Sequence of chain B:
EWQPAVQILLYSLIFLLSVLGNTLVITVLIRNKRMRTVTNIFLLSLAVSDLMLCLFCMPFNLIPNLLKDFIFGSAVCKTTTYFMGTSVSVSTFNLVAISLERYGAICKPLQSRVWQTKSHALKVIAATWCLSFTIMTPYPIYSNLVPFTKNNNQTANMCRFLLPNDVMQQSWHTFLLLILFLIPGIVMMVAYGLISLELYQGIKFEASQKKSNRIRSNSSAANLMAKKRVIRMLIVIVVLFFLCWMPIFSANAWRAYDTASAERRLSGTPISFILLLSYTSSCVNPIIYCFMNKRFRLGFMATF

Sequence of chain A:
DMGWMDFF

Residue-level contacts at the interface:
Residue F97 in chain B contacts residue M6 in chain A (closest heavy-atom distance 3.9 Å).
Residue L356 in chain B is in contact with residue F9 in chain A (closest heavy-atom distance 4.0 Å).
Residue R197 in chain B interacts with residue G4 in chain A (closest heavy-atom distance 2.8 Å).
Residue R336 in chain B is in contact with residue M6 in chain A (closest heavy-atom distance 4.3 Å).
Residue F198 in chain B interacts with residue D7 in chain A (closest heavy-atom distance 3.3 Å).
Residue T117 in chain B contacts residue M6 in chain A (closest heavy-atom distance 4.7 Å).
Residue I329 in chain B contacts residue F8 in chain A (closest heavy-atom distance 3.8 Å).
Residue M121 in chain B interacts with residue F9 in chain A (closest heavy-atom distance 4.3 Å).
Residue M121 in chain B interacts with residue F8 in chain A (closest heavy-atom distance 4.2 Å).
Residue E344 in chain B interacts with residue G4 in chain A (closest heavy-atom distance 3.8 Å).
Residue G122 in chain B contacts residue F8 in chain A (closest heavy-atom distance 3.4 Å).
Residue R336 in chain B interacts with residue W5 in chain A (closest heavy-atom distance 2.7 Å).
Residue N98 in chain B interacts with residue M6 in chain A (closest heavy-atom distance 3.6 Å).
Residue M173 in chain B interacts with residue F8 in chain A (closest heavy-atom distance 4.3 Å).
Residue R336 in chain B interacts with residue G4 in chain A (closest heavy-atom distance 4.2 Å).
Residue L217 in chain B interacts with residue F8 in chain A (closest heavy-atom distance 4.1 Å).
Residue K187 in chain B contacts residue D1 in chain A (closest heavy-atom distance 4.4 Å).
Residue T118 in chain B interacts with residue M6 in chain A (closest heavy-atom distance 3.9 Å).
Residue N333 in chain B is in contact with residue D7 in chain A (closest heavy-atom distance 2.8 Å).
Residue I329 in chain B interacts with residue D7 in chain A (closest heavy-atom distance 3.8 Å).
Residue L347 in chain B is in contact with residue W5 in chain A (closest heavy-atom distance 3.6 Å).
Residue Y360 in chain B is in contact with residue F9 in chain A (closest heavy-atom distance 3.8 Å).
Residue F107 in chain B is in contact with residue M6 in chain A (closest heavy-atom distance 4.0 Å).
Residue R345 in chain B contacts residue M3 in chain A (closest heavy-atom distance 4.5 Å).
Residue S348 in chain B contacts residue W5 in chain A (closest heavy-atom distance 3.7 Å).
Residue L356 in chain B contacts residue F8 in chain A (closest heavy-atom distance 4.0 Å).
Residue F330 in chain B interacts with residue F8 in chain A (closest heavy-atom distance 3.8 Å).
Residue A343 in chain B contacts residue W5 in chain A (closest heavy-atom distance 3.7 Å).
Residue S348 in chain B interacts with residue M3 in chain A (closest heavy-atom distance 3.7 Å).
Residue M121 in chain B interacts with residue M6 in chain A (closest heavy-atom distance 4.1 Å).
Residue E344 in chain B interacts with residue M3 in chain A (closest heavy-atom distance 3.0 Å).
Residue C196 in chain B contacts residue M6 in chain A (closest heavy-atom distance 3.5 Å).
Residue N333 in chain B interacts with residue W5 in chain A (closest heavy-atom distance 2.9 Å).
Residue L213 in chain B contacts residue F8 in chain A (closest heavy-atom distance 3.8 Å).
Residue R197 in chain B contacts residue M3 in chain A (closest heavy-atom distance 3.7 Å).
Residue V125 in chain B interacts with residue F8 in chain A (closest heavy-atom distance 3.8 Å).
Residue L356 in chain B contacts residue M6 in chain A (closest heavy-atom distance 4.9 Å).
Residue I352 in chain B contacts residue W5 in chain A (closest heavy-atom distance 3.6 Å).
Residue M195 in chain B is in contact with residue M3 in chain A (closest heavy-atom distance 4.3 Å).
Residue R197 in chain B is in contact with residue W5 in chain A (closest heavy-atom distance 3.5 Å).
Residue R336 in chain B interacts with residue D7 in chain A (closest heavy-atom distance 3.1 Å).
Residue C94 in chain B interacts with residue F8 in chain A (closest heavy-atom distance 4.2 Å).
Residue N188 in chain B interacts with residue D1 in chain A (closest heavy-atom distance 4.9 Å).
Residue R197 in chain B contacts residue M6 in chain A (closest heavy-atom distance 4.0 Å).
Residue W209 in chain B contacts residue D7 in chain A (closest heavy-atom distance 4.8 Å).
Residue Y360 in chain B is in contact with residue F8 in chain A (closest heavy-atom distance 2.6 Å).
Residue Y176 in chain B contacts residue F8 in chain A (closest heavy-atom distance 3.8 Å).
Residue E344 in chain B contacts residue W5 in chain A (closest heavy-atom distance 3.6 Å).
Residue A332 in chain B is in contact with residue W5 in chain A (closest heavy-atom distance 3.7 Å).
Residue Y176 in chain B interacts with residue D7 in chain A (closest heavy-atom distance 3.3 Å).
Residue F185 in chain B is in contact with residue D1 in chain A (closest heavy-atom distance 3.6 Å).
Residue N98 in chain B is in contact with residue F8 in chain A (closest heavy-atom distance 4.1 Å).
Residue T186 in chain B contacts residue D1 in chain A (closest heavy-atom distance 4.4 Å).
Residue S348 in chain B is in contact with residue G4 in chain A (closest heavy-atom distance 3.1 Å).
Residue H210 in chain B interacts with residue D7 in chain A (closest heavy-atom distance 2.9 Å).
Residue N98 in chain B interacts with residue F9 in chain A (closest heavy-atom distance 3.6 Å).
Residue N333 in chain B contacts residue F8 in chain A (closest heavy-atom distance 4.0 Å).

The following describes two proteins that form a bound complex.